These two protein chains interact to form a complex.

Contacts between the two chains:
Residue Q379 in chain B is in contact with residue F5 in chain A (closest heavy-atom distance 3.1 Å).
Residue A394 in chain B is in contact with residue L2 in chain A (closest heavy-atom distance 4.6 Å).
Residue Q379 in chain B is in contact with residue C7 in chain A (closest heavy-atom distance 2.8 Å).
Residue D469 in chain B is in contact with residue P1 in chain A (closest heavy-atom distance 3.0 Å).
Residue V467 in chain B contacts residue C7 in chain A (closest heavy-atom distance 3.5 Å).
Residue D469 in chain B interacts with residue N4 in chain A (closest heavy-atom distance 4.6 Å).
Residue D469 in chain B is in contact with residue L2 in chain A (closest heavy-atom distance 3.8 Å).
Residue R390 in chain B interacts with residue F3 in chain A (closest heavy-atom distance 3.7 Å).
Residue A375 in chain B interacts with residue C7 in chain A (closest heavy-atom distance 4.9 Å).
Residue E383 in chain B is in contact with residue L6 in chain A (closest heavy-atom distance 3.1 Å).
Residue R390 in chain B is in contact with residue L6 in chain A (closest heavy-atom distance 4.2 Å).
Residue V382 in chain B is in contact with residue F3 in chain A (closest heavy-atom distance 3.6 Å).
Residue F463 in chain B contacts residue L6 in chain A (closest heavy-atom distance 4.1 Å).
Residue V468 in chain B interacts with residue L2 in chain A (closest heavy-atom distance 4.8 Å).
Residue V467 in chain B is in contact with residue L6 in chain A (closest heavy-atom distance 4.6 Å).
Residue L464 in chain B contacts residue F3 in chain A (closest heavy-atom distance 4.7 Å).
Residue V467 in chain B is in contact with residue N4 in chain A (closest heavy-atom distance 2.9 Å).
Residue A394 in chain B is in contact with residue F3 in chain A (closest heavy-atom distance 3.8 Å).
Residue V467 in chain B interacts with residue F3 in chain A (closest heavy-atom distance 3.7 Å).
Residue T472 in chain B is in contact with residue L2 in chain A (closest heavy-atom distance 5.0 Å).
Residue V468 in chain B is in contact with residue F3 in chain A (closest heavy-atom distance 3.5 Å).
Residue D469 in chain B interacts with residue F3 in chain A (closest heavy-atom distance 4.2 Å).
Residue V468 in chain B interacts with residue N4 in chain A (closest heavy-atom distance 4.7 Å).
Residue F463 in chain B contacts residue C7 in chain A (closest heavy-atom distance 4.5 Å).
Residue V382 in chain B contacts residue L6 in chain A (closest heavy-atom distance 4.1 Å).
Residue L393 in chain B is in contact with residue F3 in chain A (closest heavy-atom distance 4.5 Å).
Residue Q379 in chain B interacts with residue L6 in chain A (closest heavy-atom distance 2.9 Å).

Sequence of chain A:
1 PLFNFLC

Sequence of chain B:
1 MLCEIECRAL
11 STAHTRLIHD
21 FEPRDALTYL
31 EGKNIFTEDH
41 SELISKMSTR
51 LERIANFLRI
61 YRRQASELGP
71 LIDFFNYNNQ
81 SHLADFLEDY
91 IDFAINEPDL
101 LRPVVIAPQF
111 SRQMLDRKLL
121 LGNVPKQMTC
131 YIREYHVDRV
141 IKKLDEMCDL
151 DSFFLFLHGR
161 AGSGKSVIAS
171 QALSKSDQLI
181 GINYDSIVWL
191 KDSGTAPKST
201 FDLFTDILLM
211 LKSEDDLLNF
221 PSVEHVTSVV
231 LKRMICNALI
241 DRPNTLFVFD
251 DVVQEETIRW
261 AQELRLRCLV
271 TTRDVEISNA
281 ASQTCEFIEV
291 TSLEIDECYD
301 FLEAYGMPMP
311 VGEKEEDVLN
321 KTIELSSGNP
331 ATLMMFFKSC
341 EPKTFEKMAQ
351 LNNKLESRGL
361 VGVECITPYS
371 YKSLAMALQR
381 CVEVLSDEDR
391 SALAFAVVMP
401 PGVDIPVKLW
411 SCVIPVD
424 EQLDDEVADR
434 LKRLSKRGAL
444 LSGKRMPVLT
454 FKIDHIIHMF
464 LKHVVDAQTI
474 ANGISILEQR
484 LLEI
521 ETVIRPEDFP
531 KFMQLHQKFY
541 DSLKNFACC